Sequence of the second protein:
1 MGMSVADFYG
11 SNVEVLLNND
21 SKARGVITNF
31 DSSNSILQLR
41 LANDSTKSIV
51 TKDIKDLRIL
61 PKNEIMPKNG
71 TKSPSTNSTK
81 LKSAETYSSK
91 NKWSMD

Interface contacts:
Residue L57 in the second protein is in contact with residue L25 in the first protein (closest heavy-atom distance 3.2 Å).
Residue R58 in the second protein contacts residue S18 in the first protein (closest heavy-atom distance 4.5 Å).
Residue L57 in the second protein interacts with residue L21 in the first protein (closest heavy-atom distance 4.5 Å).
Residue F8 in the second protein contacts residue L21 in the first protein (closest heavy-atom distance 3.5 Å).
Residue T51 in the second protein is in contact with residue L25 in the first protein (closest heavy-atom distance 4.2 Å).
Residue M3 in the second protein contacts residue L24 in the first protein (closest heavy-atom distance 4.0 Å).
Residue I54 in the second protein is in contact with residue L25 in the first protein (closest heavy-atom distance 4.1 Å).
Residue D56 in the second protein is in contact with residue L22 in the first protein (closest heavy-atom distance 2.8 Å).
Residue I59 in the second protein is in contact with residue S18 in the first protein (closest heavy-atom distance 4.0 Å).
Residue L57 in the second protein interacts with residue L22 in the first protein (closest heavy-atom distance 3.5 Å).
Residue L57 in the second protein contacts residue S18 in the first protein (closest heavy-atom distance 4.3 Å).
Residue T71 in the second protein interacts with residue K7 in the first protein (closest heavy-atom distance 4.6 Å).
Residue K55 in the second protein is in contact with residue L22 in the first protein (closest heavy-atom distance 4.2 Å).
Residue F30 in the second protein is in contact with residue L25 in the first protein (closest heavy-atom distance 3.7 Å).
Residue I54 in the second protein contacts residue L22 in the first protein (closest heavy-atom distance 4.0 Å).
Residue I59 in the second protein interacts with residue L21 in the first protein (closest heavy-atom distance 4.0 Å).

Sequence of the first protein:
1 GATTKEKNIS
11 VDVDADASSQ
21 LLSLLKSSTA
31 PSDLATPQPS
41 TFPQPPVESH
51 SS

The following describes two proteins that form a bound complex.